Sequence of chain B:
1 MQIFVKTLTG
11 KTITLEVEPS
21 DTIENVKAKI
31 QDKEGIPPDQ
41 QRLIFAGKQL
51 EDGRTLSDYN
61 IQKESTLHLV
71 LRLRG

Contacts between the two chains:
Residue M248 in chain A contacts residue G10 in chain B (closest heavy-atom distance 3.4 Å).
Residue P112 in chain A contacts residue H68 in chain B (closest heavy-atom distance 3.4 Å).
Residue R213 in chain A interacts with residue N60 in chain B (closest heavy-atom distance 2.9 Å).
Residue D209 in chain A is in contact with residue N60 in chain B (closest heavy-atom distance 2.9 Å).
Residue R266 in chain A interacts with residue E16 in chain B (closest heavy-atom distance 2.8 Å).
Residue E268 in chain A interacts with residue T14 in chain B (closest heavy-atom distance 3.3 Å).
Residue E244 in chain A interacts with residue L73 in chain B (closest heavy-atom distance 2.9 Å).
Residue Q255 in chain A is in contact with residue K11 in chain B (closest heavy-atom distance 3.1 Å).
Residue S116 in chain A interacts with residue R72 in chain B (closest heavy-atom distance 3.0 Å).
Residue V303 in chain A is in contact with residue R74 in chain B (closest heavy-atom distance 3.6 Å).
Residue Y288 in chain A contacts residue I36 in chain B (closest heavy-atom distance 3.4 Å).
Residue Y149 in chain A is in contact with residue F45 in chain B (closest heavy-atom distance 3.0 Å).
Residue D209 in chain A contacts residue K48 in chain B (closest heavy-atom distance 3.4 Å).
Residue D110 in chain A contacts residue H68 in chain B (closest heavy-atom distance 3.1 Å).
Residue E244 in chain A is in contact with residue L71 in chain B (closest heavy-atom distance 2.7 Å).
Residue Q255 in chain A contacts residue G10 in chain B (closest heavy-atom distance 2.8 Å).
Residue E244 in chain A is in contact with residue V70 in chain B (closest heavy-atom distance 3.5 Å).
Residue Y119 in chain A contacts residue G47 in chain B (closest heavy-atom distance 3.2 Å).
Residue W241 in chain A contacts residue G75 in chain B (closest heavy-atom distance 3.3 Å).
Residue T111 in chain A interacts with residue H68 in chain B (closest heavy-atom distance 3.5 Å).
Residue E257 in chain A is in contact with residue T12 in chain B (closest heavy-atom distance 2.6 Å).
Residue D148 in chain A interacts with residue R72 in chain B (closest heavy-atom distance 2.9 Å).
Residue I267 in chain A contacts residue Q2 in chain B (closest heavy-atom distance 3.1 Å).
Residue Y149 in chain A is in contact with residue G47 in chain B (closest heavy-atom distance 3.3 Å).
Residue L277 in chain A contacts residue T9 in chain B (closest heavy-atom distance 3.1 Å).
Residue S115 in chain A contacts residue A46 in chain B (closest heavy-atom distance 3.0 Å).
Residue G242 in chain A contacts residue G75 in chain B (closest heavy-atom distance 3.5 Å).
Residue R281 in chain A interacts with residue L73 in chain B (closest heavy-atom distance 3.6 Å).
Residue D148 in chain A contacts residue I44 in chain B (closest heavy-atom distance 3.4 Å).
Residue R261 in chain A interacts with residue E64 in chain B (closest heavy-atom distance 2.9 Å).
Residue Y288 in chain A is in contact with residue G35 in chain B (closest heavy-atom distance 3.4 Å).
Residue T206 in chain A is in contact with residue N60 in chain B (closest heavy-atom distance 3.5 Å).
Residue N302 in chain A is in contact with residue R74 in chain B (closest heavy-atom distance 2.7 Å).
Residue E151 in chain A contacts residue R42 in chain B (closest heavy-atom distance 3.3 Å).
Residue S287 in chain A is in contact with residue Q40 in chain B (closest heavy-atom distance 3.2 Å).
Residue C24 in chain A interacts with residue G75 in chain B (closest heavy-atom distance 3.3 Å).
Residue V303 in chain A interacts with residue G75 in chain B (closest heavy-atom distance 3.5 Å).
Residue N210 in chain A contacts residue N60 in chain B (closest heavy-atom distance 3.0 Å).
Residue E151 in chain A is in contact with residue R72 in chain B (closest heavy-atom distance 3.6 Å).
Residue R266 in chain A interacts with residue Q2 in chain B (closest heavy-atom distance 3.3 Å).
Residue H251 in chain A contacts residue G10 in chain B (closest heavy-atom distance 3.6 Å).
Residue H118 in chain A contacts residue A46 in chain B (closest heavy-atom distance 3.1 Å).
Residue E244 in chain A contacts residue R72 in chain B (closest heavy-atom distance 2.9 Å).
Residue N299 in chain A contacts residue R74 in chain B (closest heavy-atom distance 2.6 Å).
Residue S115 in chain A interacts with residue G47 in chain B (closest heavy-atom distance 3.2 Å).
Residue P269 in chain A interacts with residue T12 in chain B (closest heavy-atom distance 3.2 Å).
Residue Y149 in chain A interacts with residue I44 in chain B (closest heavy-atom distance 3.3 Å).
Residue S115 in chain A contacts residue F45 in chain B (closest heavy-atom distance 3.5 Å).
Residue R213 in chain A contacts residue F45 in chain B (closest heavy-atom distance 3.6 Å).
Residue W305 in chain A interacts with residue G75 in chain B (closest heavy-atom distance 3.5 Å).
Residue A152 in chain A contacts residue R72 in chain B (closest heavy-atom distance 3.6 Å).
Residue R252 in chain A contacts residue G10 in chain B (closest heavy-atom distance 3.5 Å).
Residue D148 in chain A interacts with residue R42 in chain B (closest heavy-atom distance 2.8 Å).
Residue Y149 in chain A is in contact with residue K48 in chain B (closest heavy-atom distance 2.8 Å).
Residue W241 in chain A is in contact with residue R74 in chain B (closest heavy-atom distance 3.6 Å).
Residue N302 in chain A interacts with residue L73 in chain B (closest heavy-atom distance 3.2 Å).
Residue R281 in chain A contacts residue L71 in chain B (closest heavy-atom distance 3.5 Å).
Residue Y271 in chain A interacts with residue K11 in chain B (closest heavy-atom distance 3.4 Å).
Residue D110 in chain A contacts residue T66 in chain B (closest heavy-atom distance 2.9 Å).
Residue S243 in chain A is in contact with residue L73 in chain B (closest heavy-atom distance 3.2 Å).

Sequence of chain A:
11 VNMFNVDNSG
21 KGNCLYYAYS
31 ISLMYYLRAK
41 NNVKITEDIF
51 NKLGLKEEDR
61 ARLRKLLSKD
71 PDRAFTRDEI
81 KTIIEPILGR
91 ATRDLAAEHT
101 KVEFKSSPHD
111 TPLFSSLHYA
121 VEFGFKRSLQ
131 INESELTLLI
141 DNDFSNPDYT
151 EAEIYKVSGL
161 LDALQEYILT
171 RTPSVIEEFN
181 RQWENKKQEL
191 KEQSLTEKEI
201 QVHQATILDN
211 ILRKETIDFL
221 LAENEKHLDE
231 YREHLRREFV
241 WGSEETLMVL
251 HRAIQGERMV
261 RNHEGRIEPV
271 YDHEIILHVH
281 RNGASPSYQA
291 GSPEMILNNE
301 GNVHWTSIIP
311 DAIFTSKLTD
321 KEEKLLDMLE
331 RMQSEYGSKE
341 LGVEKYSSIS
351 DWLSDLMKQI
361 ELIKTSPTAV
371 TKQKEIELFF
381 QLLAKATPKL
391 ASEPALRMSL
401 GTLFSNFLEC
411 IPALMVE

These two protein chains interact to form a complex.